Sequence of chain A:
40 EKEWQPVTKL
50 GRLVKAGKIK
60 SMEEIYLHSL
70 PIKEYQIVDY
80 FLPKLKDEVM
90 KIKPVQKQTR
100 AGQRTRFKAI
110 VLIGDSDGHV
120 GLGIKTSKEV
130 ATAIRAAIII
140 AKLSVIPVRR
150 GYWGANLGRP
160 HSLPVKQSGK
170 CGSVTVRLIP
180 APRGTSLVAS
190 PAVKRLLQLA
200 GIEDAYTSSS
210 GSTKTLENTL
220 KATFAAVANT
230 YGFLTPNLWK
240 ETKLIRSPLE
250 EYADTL

Contacts between the two chains:
Residue V129 in chain A contacts residue E131 in chain B (closest heavy-atom distance 3.6 Å).
Residue K85 in chain A is in contact with residue E139 in chain B (closest heavy-atom distance 4.2 Å).
Residue V88 in chain A is in contact with residue E140 in chain B (closest heavy-atom distance 3.3 Å).
Residue F106 in chain A interacts with residue E127 in chain B (closest heavy-atom distance 5.0 Å).
Residue E87 in chain A interacts with residue E139 in chain B (closest heavy-atom distance 3.7 Å).
Residue E87 in chain A is in contact with residue I141 in chain B (closest heavy-atom distance 3.1 Å).
Residue R194 in chain A is in contact with residue I141 in chain B (closest heavy-atom distance 4.2 Å).
Residue V88 in chain A contacts residue I141 in chain B (closest heavy-atom distance 3.5 Å).
Residue I133 in chain A contacts residue A138 in chain B (closest heavy-atom distance 4.8 Å).
Residue M89 in chain A contacts residue I141 in chain B (closest heavy-atom distance 3.4 Å).
Residue M89 in chain A interacts with residue E140 in chain B (closest heavy-atom distance 4.5 Å).
Residue I133 in chain A is in contact with residue E135 in chain B (closest heavy-atom distance 4.7 Å).
Residue E128 in chain A interacts with residue E131 in chain B (closest heavy-atom distance 4.7 Å).
Residue V88 in chain A contacts residue A138 in chain B (closest heavy-atom distance 4.9 Å).
Residue F106 in chain A interacts with residue G128 in chain B (closest heavy-atom distance 4.3 Å).
Residue V88 in chain A contacts residue E139 in chain B (closest heavy-atom distance 3.7 Å).
Residue D86 in chain A interacts with residue E139 in chain B (closest heavy-atom distance 2.8 Å).

These two protein chains interact to form a complex.

Sequence of chain B:
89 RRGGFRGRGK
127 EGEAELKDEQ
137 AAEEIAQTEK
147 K